Contacts between the two chains:
Residue E20 in chain B interacts with residue K11 in chain A (closest heavy-atom distance 2.8 Å).
Residue H60 in chain B is in contact with residue L9 in chain A (closest heavy-atom distance 3.8 Å).
Residue V57 in chain B is in contact with residue L7 in chain A (closest heavy-atom distance 3.6 Å).
Residue N141 in chain B contacts residue W17 in chain A (closest heavy-atom distance 3.2 Å).
Residue Q96 in chain B interacts with residue D18 in chain A (closest heavy-atom distance 2.9 Å).
Residue Q110 in chain B interacts with residue W17 in chain A (closest heavy-atom distance 3.3 Å).
Residue V22 in chain B contacts residue A12 in chain A (closest heavy-atom distance 3.3 Å).
Residue I25 in chain B interacts with residue L9 in chain A (closest heavy-atom distance 3.6 Å).
Residue D94 in chain B interacts with residue W17 in chain A (closest heavy-atom distance 3.8 Å).
Residue G144 in chain B contacts residue W17 in chain A (closest heavy-atom distance 4.3 Å).
Residue Q27 in chain B interacts with residue L7 in chain A (closest heavy-atom distance 3.4 Å).
Residue V22 in chain B interacts with residue N14 in chain A (closest heavy-atom distance 4.4 Å).
Residue R24 in chain B contacts residue A12 in chain A (closest heavy-atom distance 3.3 Å).
Residue P106 in chain B is in contact with residue A12 in chain A (closest heavy-atom distance 3.5 Å).
Residue Q27 in chain B interacts with residue D6 in chain A (closest heavy-atom distance 3.4 Å).
Residue I100 in chain B is in contact with residue A12 in chain A (closest heavy-atom distance 3.7 Å).
Residue M26 in chain B is in contact with residue S8 in chain A (closest heavy-atom distance 2.8 Å).
Residue Y23 in chain B interacts with residue L9 in chain A (closest heavy-atom distance 3.8 Å).
Residue H108 in chain B interacts with residue D18 in chain A (closest heavy-atom distance 4.2 Å).
Residue R24 in chain B is in contact with residue L9 in chain A (closest heavy-atom distance 3.4 Å).
Residue I100 in chain B interacts with residue A13 in chain A (closest heavy-atom distance 3.9 Å).
Residue I25 in chain B contacts residue S8 in chain A (closest heavy-atom distance 3.6 Å).
Residue M26 in chain B interacts with residue D6 in chain A (closest heavy-atom distance 3.9 Å).
Residue V22 in chain B contacts residue A13 in chain A (closest heavy-atom distance 2.9 Å).
Residue I140 in chain B is in contact with residue Q16 in chain A (closest heavy-atom distance 4.3 Å).
Residue M26 in chain B is in contact with residue L7 in chain A (closest heavy-atom distance 3.2 Å).
Residue R24 in chain B contacts residue S8 in chain A (closest heavy-atom distance 3.4 Å).
Residue C59 in chain B is in contact with residue A5 in chain A (closest heavy-atom distance 3.7 Å).
Residue K142 in chain B is in contact with residue W17 in chain A (closest heavy-atom distance 3.6 Å).
Residue V22 in chain B is in contact with residue E10 in chain A (closest heavy-atom distance 4.2 Å).
Residue V22 in chain B contacts residue V15 in chain A (closest heavy-atom distance 4.0 Å).
Residue Y23 in chain B contacts residue K11 in chain A (closest heavy-atom distance 3.5 Å).
Residue C59 in chain B is in contact with residue S8 in chain A (closest heavy-atom distance 3.5 Å).
Residue G21 in chain B contacts residue K11 in chain A (closest heavy-atom distance 4.4 Å).
Residue V95 in chain B contacts residue W17 in chain A (closest heavy-atom distance 4.0 Å).
Residue S56 in chain B is in contact with residue D6 in chain A (closest heavy-atom distance 4.0 Å).
Residue I140 in chain B interacts with residue W17 in chain A (closest heavy-atom distance 4.0 Å).
Residue I58 in chain B is in contact with residue L7 in chain A (closest heavy-atom distance 3.6 Å).
Residue V22 in chain B interacts with residue K11 in chain A (closest heavy-atom distance 3.4 Å).
Residue I58 in chain B is in contact with residue S8 in chain A (closest heavy-atom distance 3.8 Å).
Residue G21 in chain B contacts residue A13 in chain A (closest heavy-atom distance 3.8 Å).
Residue Y23 in chain B is in contact with residue E10 in chain A (closest heavy-atom distance 3.7 Å).
Residue I58 in chain B contacts residue L9 in chain A (closest heavy-atom distance 3.9 Å).
Residue I140 in chain B is in contact with residue V15 in chain A (closest heavy-atom distance 3.6 Å).
Residue T53 in chain B is in contact with residue L7 in chain A (closest heavy-atom distance 3.7 Å).
Residue S19 in chain B interacts with residue K11 in chain A (closest heavy-atom distance 3.2 Å).
Residue G144 in chain B is in contact with residue V15 in chain A (closest heavy-atom distance 3.4 Å).
Residue H108 in chain B is in contact with residue Q16 in chain A (closest heavy-atom distance 3.2 Å).
Residue Q96 in chain B interacts with residue Q16 in chain A (closest heavy-atom distance 3.9 Å).
Residue L98 in chain B is in contact with residue N14 in chain A (closest heavy-atom distance 3.5 Å).
Residue R24 in chain B contacts residue E10 in chain A (closest heavy-atom distance 3.1 Å).
Residue P106 in chain B contacts residue A13 in chain A (closest heavy-atom distance 4.0 Å).
Residue V57 in chain B interacts with residue A5 in chain A (closest heavy-atom distance 3.8 Å).
Residue Q96 in chain B is in contact with residue W17 in chain A (closest heavy-atom distance 3.5 Å).
Residue C59 in chain B interacts with residue L9 in chain A (closest heavy-atom distance 3.6 Å).
Residue R28 in chain B contacts residue D6 in chain A (closest heavy-atom distance 3.1 Å).
Residue L98 in chain B is in contact with residue A13 in chain A (closest heavy-atom distance 4.3 Å).
Residue C59 in chain B is in contact with residue L7 in chain A (closest heavy-atom distance 3.5 Å).
Residue F46 in chain B interacts with residue L9 in chain A (closest heavy-atom distance 3.8 Å).
Residue S56 in chain B interacts with residue L7 in chain A (closest heavy-atom distance 3.5 Å).

This data describes a binding interaction between two proteins.

Sequence of chain B:
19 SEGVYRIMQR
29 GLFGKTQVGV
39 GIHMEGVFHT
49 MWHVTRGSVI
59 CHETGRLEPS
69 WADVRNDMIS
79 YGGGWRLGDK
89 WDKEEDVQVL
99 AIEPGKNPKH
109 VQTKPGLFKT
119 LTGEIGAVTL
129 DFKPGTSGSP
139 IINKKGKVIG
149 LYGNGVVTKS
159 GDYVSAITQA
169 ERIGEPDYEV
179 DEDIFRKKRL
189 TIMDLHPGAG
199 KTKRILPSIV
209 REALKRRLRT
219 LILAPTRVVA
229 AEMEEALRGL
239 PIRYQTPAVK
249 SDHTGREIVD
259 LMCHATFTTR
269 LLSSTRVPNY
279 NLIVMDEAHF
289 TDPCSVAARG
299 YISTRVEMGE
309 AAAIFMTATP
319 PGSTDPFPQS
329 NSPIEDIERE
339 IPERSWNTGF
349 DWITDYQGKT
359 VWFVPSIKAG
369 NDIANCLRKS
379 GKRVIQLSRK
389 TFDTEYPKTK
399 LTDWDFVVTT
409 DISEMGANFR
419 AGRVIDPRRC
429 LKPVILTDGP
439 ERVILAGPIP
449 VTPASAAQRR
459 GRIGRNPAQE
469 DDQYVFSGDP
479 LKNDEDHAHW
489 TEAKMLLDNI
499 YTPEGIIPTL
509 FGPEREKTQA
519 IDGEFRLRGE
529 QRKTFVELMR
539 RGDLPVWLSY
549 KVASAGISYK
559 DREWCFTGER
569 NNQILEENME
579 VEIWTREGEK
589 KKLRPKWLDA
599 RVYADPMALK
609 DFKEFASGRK

Sequence of chain A:
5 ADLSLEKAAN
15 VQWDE